Contacts between the two chains:
Residue L14 in the second protein contacts residue V63 in the first protein (closest heavy-atom distance 3.9 Å).
Residue S2 in the second protein contacts residue Y71 in the first protein (closest heavy-atom distance 3.2 Å).
Residue I11 in the second protein contacts residue V64 in the first protein (closest heavy-atom distance 3.8 Å).
Residue I18 in the second protein interacts with residue K43 in the first protein (closest heavy-atom distance 3.7 Å).
Residue T19 in the second protein is in contact with residue V46 in the first protein (closest heavy-atom distance 3.5 Å).
Residue L14 in the second protein interacts with residue V61 in the first protein (closest heavy-atom distance 3.1 Å).
Residue S20 in the second protein is in contact with residue T48 in the first protein (closest heavy-atom distance 3.5 Å).
Residue P13 in the second protein interacts with residue V61 in the first protein (closest heavy-atom distance 3.6 Å).
Residue T19 in the second protein is in contact with residue T48 in the first protein (closest heavy-atom distance 3.4 Å).
Residue Y113 in the second protein contacts residue R58 in the first protein (closest heavy-atom distance 2.9 Å).
Residue M3 in the second protein interacts with residue M74 in the first protein (closest heavy-atom distance 3.7 Å).
Residue S2 in the second protein interacts with residue M74 in the first protein (closest heavy-atom distance 3.9 Å).
Residue M117 in the second protein is in contact with residue V55 in the first protein (closest heavy-atom distance 3.9 Å).
Residue F128 in the second protein interacts with residue A52 in the first protein (closest heavy-atom distance 3.2 Å).
Residue F130 in the second protein contacts residue V51 in the first protein (closest heavy-atom distance 2.9 Å).
Residue N129 in the second protein contacts residue D14 in the first protein (closest heavy-atom distance 3.4 Å).
Residue N129 in the second protein is in contact with residue E12 in the first protein (closest heavy-atom distance 3.7 Å).
Residue I18 in the second protein is in contact with residue V46 in the first protein (closest heavy-atom distance 3.5 Å).
Residue F172 in the second protein is in contact with residue R58 in the first protein (closest heavy-atom distance 3.1 Å).
Residue F130 in the second protein contacts residue T50 in the first protein (closest heavy-atom distance 3.2 Å).
Residue I9 in the second protein interacts with residue F65 in the first protein (closest heavy-atom distance 3.8 Å).
Residue L14 in the second protein is in contact with residue V11 in the first protein (closest heavy-atom distance 3.6 Å).
Residue F172 in the second protein interacts with residue H54 in the first protein (closest heavy-atom distance 3.4 Å).
Residue I18 in the second protein contacts residue S57 in the first protein (closest heavy-atom distance 3.5 Å).
Residue F17 in the second protein is in contact with residue V37 in the first protein (closest heavy-atom distance 3.5 Å).
Residue L6 in the second protein interacts with residue M74 in the first protein (closest heavy-atom distance 3.7 Å).
Residue L6 in the second protein interacts with residue Y75 in the first protein (closest heavy-atom distance 3.5 Å).
Residue P116 in the second protein is in contact with residue V55 in the first protein (closest heavy-atom distance 3.6 Å).
Residue M117 in the second protein is in contact with residue W15 in the first protein (closest heavy-atom distance 3.8 Å).
Residue F128 in the second protein is in contact with residue V51 in the first protein (closest heavy-atom distance 3.8 Å).
Residue L14 in the second protein interacts with residue S57 in the first protein (closest heavy-atom distance 3.4 Å).
Residue T21 in the second protein contacts residue T47 in the first protein (closest heavy-atom distance 3.0 Å).
Residue N129 in the second protein interacts with residue T50 in the first protein (closest heavy-atom distance 3.4 Å).
Residue F128 in the second protein is in contact with residue T50 in the first protein (closest heavy-atom distance 3.3 Å).
Residue P13 in the second protein interacts with residue R58 in the first protein (closest heavy-atom distance 3.3 Å).
Residue T19 in the second protein contacts residue K43 in the first protein (closest heavy-atom distance 3.1 Å).
Residue T19 in the second protein interacts with residue T47 in the first protein (closest heavy-atom distance 3.5 Å).
Residue S15 in the second protein contacts residue S57 in the first protein (closest heavy-atom distance 2.7 Å).
Residue L6 in the second protein interacts with residue R78 in the first protein (closest heavy-atom distance 2.8 Å).
Residue I9 in the second protein is in contact with residue L66 in the first protein (closest heavy-atom distance 3.6 Å).
Residue I11 in the second protein contacts residue S62 in the first protein (closest heavy-atom distance 3.6 Å).
Residue S20 in the second protein is in contact with residue H54 in the first protein (closest heavy-atom distance 3.4 Å).
Residue F17 in the second protein interacts with residue V63 in the first protein (closest heavy-atom distance 3.7 Å).
Residue F17 in the second protein contacts residue F65 in the first protein (closest heavy-atom distance 3.7 Å).
Residue Y12 in the second protein contacts residue F65 in the first protein (closest heavy-atom distance 3.8 Å).
Residue N129 in the second protein contacts residue W15 in the first protein (closest heavy-atom distance 3.5 Å).
Residue Q131 in the second protein interacts with residue N49 in the first protein (closest heavy-atom distance 3.1 Å).
Residue M117 in the second protein contacts residue A52 in the first protein (closest heavy-atom distance 3.9 Å).
Residue L6 in the second protein is in contact with residue Y71 in the first protein (closest heavy-atom distance 3.9 Å).
Residue T21 in the second protein is in contact with residue T48 in the first protein (closest heavy-atom distance 2.7 Å).
Residue L173 in the second protein interacts with residue H54 in the first protein (closest heavy-atom distance 3.0 Å).
Residue F17 in the second protein contacts residue L42 in the first protein (closest heavy-atom distance 3.9 Å).
Residue R121 in the second protein contacts residue L17 in the first protein (closest heavy-atom distance 3.4 Å).
Residue Y12 in the second protein contacts residue V63 in the first protein (closest heavy-atom distance 2.7 Å).
Residue Y12 in the second protein is in contact with residue S62 in the first protein (closest heavy-atom distance 3.5 Å).
Residue I9 in the second protein is in contact with residue Y75 in the first protein (closest heavy-atom distance 3.8 Å).
Residue F17 in the second protein is in contact with residue K43 in the first protein (closest heavy-atom distance 3.5 Å).
Residue V5 in the second protein is in contact with residue Y71 in the first protein (closest heavy-atom distance 3.6 Å).
Residue I11 in the second protein contacts residue V63 in the first protein (closest heavy-atom distance 3.7 Å).
Residue D114 in the second protein interacts with residue R58 in the first protein (closest heavy-atom distance 3.1 Å).

Sequence of the first protein:
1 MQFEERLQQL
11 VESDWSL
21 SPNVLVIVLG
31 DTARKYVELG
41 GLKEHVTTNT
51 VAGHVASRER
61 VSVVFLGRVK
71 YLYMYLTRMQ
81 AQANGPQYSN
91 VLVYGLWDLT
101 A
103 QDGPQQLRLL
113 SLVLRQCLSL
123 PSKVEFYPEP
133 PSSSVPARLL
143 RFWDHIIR

Sequence of the second protein:
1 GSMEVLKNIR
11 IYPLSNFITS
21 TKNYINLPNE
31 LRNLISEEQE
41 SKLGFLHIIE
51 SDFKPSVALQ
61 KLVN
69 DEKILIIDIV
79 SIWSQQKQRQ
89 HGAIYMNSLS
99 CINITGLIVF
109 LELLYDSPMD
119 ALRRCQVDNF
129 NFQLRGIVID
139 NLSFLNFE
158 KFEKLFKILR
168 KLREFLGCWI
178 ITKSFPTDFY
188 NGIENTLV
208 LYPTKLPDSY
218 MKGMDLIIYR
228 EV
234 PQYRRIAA

These two protein chains interact to form a complex.